Sequence of protein 2:
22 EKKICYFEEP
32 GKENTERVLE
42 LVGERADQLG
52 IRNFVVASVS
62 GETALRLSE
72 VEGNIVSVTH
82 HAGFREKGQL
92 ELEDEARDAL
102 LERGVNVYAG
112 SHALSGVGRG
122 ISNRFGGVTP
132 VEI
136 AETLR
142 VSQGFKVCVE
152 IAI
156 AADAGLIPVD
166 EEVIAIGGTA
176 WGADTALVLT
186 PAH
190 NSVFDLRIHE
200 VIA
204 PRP

Contacts between the two chains:
Residue H188 in protein 2 is in contact with residue K88 in protein 1 (closest heavy-atom distance 3.9 Å).
Residue D194 in protein 2 contacts residue R125 in protein 1 (closest heavy-atom distance 3.5 Å).
Residue V118 in protein 2 is in contact with residue V192 in protein 1 (closest heavy-atom distance 3.2 Å).
Residue K88 in protein 2 interacts with residue H188 in protein 1 (closest heavy-atom distance 3.9 Å).
Residue R125 in protein 2 contacts residue D194 in protein 1 (closest heavy-atom distance 3.5 Å).
Residue G160 in protein 2 contacts residue A83 in protein 1 (closest heavy-atom distance 3.5 Å).
Residue V192 in protein 2 is in contact with residue V118 in protein 1 (closest heavy-atom distance 3.2 Å).
Residue Y109 in protein 2 is in contact with residue Y109 in protein 1 (closest heavy-atom distance 2.7 Å).
Residue K88 in protein 2 contacts residue D194 in protein 1 (closest heavy-atom distance 3.2 Å).
Residue G89 in protein 2 interacts with residue V164 in protein 1 (closest heavy-atom distance 3.3 Å).
Residue D158 in protein 2 contacts residue H82 in protein 1 (closest heavy-atom distance 3.5 Å).
Residue G121 in protein 2 interacts with residue N190 in protein 1 (closest heavy-atom distance 3.4 Å).
Residue D194 in protein 2 interacts with residue K88 in protein 1 (closest heavy-atom distance 3.2 Å).
Residue S112 in protein 2 interacts with residue D158 in protein 1 (closest heavy-atom distance 2.6 Å).
Residue Y109 in protein 2 interacts with residue G111 in protein 1 (closest heavy-atom distance 3.3 Å).
Residue Y109 in protein 2 is in contact with residue A110 in protein 1 (closest heavy-atom distance 3.4 Å).
Residue G121 in protein 2 is in contact with residue V192 in protein 1 (closest heavy-atom distance 3.8 Å).
Residue F126 in protein 2 contacts residue F193 in protein 1 (closest heavy-atom distance 3.8 Å).
Residue F85 in protein 2 is in contact with residue N190 in protein 1 (closest heavy-atom distance 3.9 Å).
Residue N190 in protein 2 contacts residue N124 in protein 1 (closest heavy-atom distance 3.1 Å).
Residue A114 in protein 2 contacts residue V118 in protein 1 (closest heavy-atom distance 3.4 Å).
Residue A157 in protein 2 interacts with residue A83 in protein 1 (closest heavy-atom distance 3.2 Å).
Residue H82 in protein 2 contacts residue D158 in protein 1 (closest heavy-atom distance 3.5 Å).
Residue F193 in protein 2 is in contact with residue F126 in protein 1 (closest heavy-atom distance 3.8 Å).
Residue I154 in protein 2 is in contact with residue V118 in protein 1 (closest heavy-atom distance 4.0 Å).
Residue F193 in protein 2 contacts residue R125 in protein 1 (closest heavy-atom distance 3.5 Å).
Residue R125 in protein 2 interacts with residue F193 in protein 1 (closest heavy-atom distance 3.5 Å).
Residue N190 in protein 2 contacts residue G121 in protein 1 (closest heavy-atom distance 3.4 Å).
Residue A83 in protein 2 contacts residue A157 in protein 1 (closest heavy-atom distance 3.2 Å).
Residue P131 in protein 2 is in contact with residue P131 in protein 1 (closest heavy-atom distance 3.3 Å).
Residue A83 in protein 2 is in contact with residue D158 in protein 1 (closest heavy-atom distance 2.8 Å).
Residue G84 in protein 2 interacts with residue H188 in protein 1 (closest heavy-atom distance 3.5 Å).
Residue V118 in protein 2 is in contact with residue A114 in protein 1 (closest heavy-atom distance 3.4 Å).
Residue V164 in protein 2 contacts residue G89 in protein 1 (closest heavy-atom distance 3.3 Å).
Residue N190 in protein 2 is in contact with residue G84 in protein 1 (closest heavy-atom distance 3.0 Å).
Residue H188 in protein 2 is in contact with residue G89 in protein 1 (closest heavy-atom distance 2.8 Å).
Residue P131 in protein 2 is in contact with residue I122 in protein 1 (closest heavy-atom distance 4.0 Å).
Residue H82 in protein 2 is in contact with residue N190 in protein 1 (closest heavy-atom distance 3.3 Å).
Residue D158 in protein 2 interacts with residue G111 in protein 1 (closest heavy-atom distance 4.0 Å).
Residue D158 in protein 2 is in contact with residue A83 in protein 1 (closest heavy-atom distance 2.8 Å).
Residue I122 in protein 2 contacts residue F193 in protein 1 (closest heavy-atom distance 3.9 Å).
Residue G111 in protein 2 is in contact with residue Y109 in protein 1 (closest heavy-atom distance 3.3 Å).
Residue A83 in protein 2 interacts with residue G160 in protein 1 (closest heavy-atom distance 3.5 Å).
Residue N190 in protein 2 interacts with residue F85 in protein 1 (closest heavy-atom distance 3.9 Å).
Residue H188 in protein 2 interacts with residue A83 in protein 1 (closest heavy-atom distance 2.7 Å).
Residue A159 in protein 2 contacts residue A110 in protein 1 (closest heavy-atom distance 3.3 Å).
Residue A110 in protein 2 contacts residue Y109 in protein 1 (closest heavy-atom distance 3.4 Å).
Residue G89 in protein 2 is in contact with residue H188 in protein 1 (closest heavy-atom distance 2.8 Å).
Residue V118 in protein 2 contacts residue I154 in protein 1 (closest heavy-atom distance 4.0 Å).
Residue G111 in protein 2 contacts residue D158 in protein 1 (closest heavy-atom distance 4.0 Å).
Residue H188 in protein 2 is in contact with residue G84 in protein 1 (closest heavy-atom distance 3.5 Å).
Residue G84 in protein 2 contacts residue N190 in protein 1 (closest heavy-atom distance 3.0 Å).
Residue D158 in protein 2 is in contact with residue S112 in protein 1 (closest heavy-atom distance 2.6 Å).
Residue A83 in protein 2 is in contact with residue H188 in protein 1 (closest heavy-atom distance 2.7 Å).
Residue N190 in protein 2 contacts residue H82 in protein 1 (closest heavy-atom distance 3.3 Å).
Residue I122 in protein 2 contacts residue P131 in protein 1 (closest heavy-atom distance 4.0 Å).
Residue F193 in protein 2 is in contact with residue I122 in protein 1 (closest heavy-atom distance 3.9 Å).
Residue N124 in protein 2 contacts residue N190 in protein 1 (closest heavy-atom distance 3.1 Å).
Residue V192 in protein 2 is in contact with residue G121 in protein 1 (closest heavy-atom distance 3.8 Å).
Residue A110 in protein 2 contacts residue A159 in protein 1 (closest heavy-atom distance 3.3 Å).

Sequence of protein 1:
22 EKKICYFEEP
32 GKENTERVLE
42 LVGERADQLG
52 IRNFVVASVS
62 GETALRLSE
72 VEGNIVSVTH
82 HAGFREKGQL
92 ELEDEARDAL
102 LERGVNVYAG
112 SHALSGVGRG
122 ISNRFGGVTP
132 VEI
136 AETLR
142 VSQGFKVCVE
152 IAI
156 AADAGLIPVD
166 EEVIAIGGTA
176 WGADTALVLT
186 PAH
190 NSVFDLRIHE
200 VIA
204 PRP

This data describes a binding interaction between two proteins.